These two protein chains interact to form a complex.

Residue-level contacts at the interface:
Residue W167 in the second protein interacts with residue T1 in the first protein (closest heavy-atom distance 3.1 Å).
Residue K146 in the second protein contacts residue L8 in the first protein (closest heavy-atom distance 3.7 Å).
Residue N77 in the second protein interacts with residue E7 in the first protein (closest heavy-atom distance 3.0 Å).
Residue Y9 in the second protein interacts with residue E7 in the first protein (closest heavy-atom distance 4.0 Å).
Residue T73 in the second protein contacts residue D4 in the first protein (closest heavy-atom distance 4.9 Å).
Residue N77 in the second protein contacts residue I9 in the first protein (closest heavy-atom distance 2.9 Å).
Residue I66 in the second protein interacts with residue D4 in the first protein (closest heavy-atom distance 4.0 Å).
Residue F99 in the second protein interacts with residue L2 in the first protein (closest heavy-atom distance 3.8 Å).
Residue V76 in the second protein interacts with residue L8 in the first protein (closest heavy-atom distance 3.6 Å).
Residue T73 in the second protein interacts with residue E7 in the first protein (closest heavy-atom distance 4.1 Å).
Residue Y171 in the second protein interacts with residue T1 in the first protein (closest heavy-atom distance 3.0 Å).
Residue H156 in the second protein is in contact with residue L5 in the first protein (closest heavy-atom distance 4.1 Å).
Residue E163 in the second protein interacts with residue I3 in the first protein (closest heavy-atom distance 4.6 Å).
Residue Y159 in the second protein contacts residue T1 in the first protein (closest heavy-atom distance 2.5 Å).
Residue T70 in the second protein interacts with residue D4 in the first protein (closest heavy-atom distance 4.7 Å).
Residue N77 in the second protein contacts residue L8 in the first protein (closest heavy-atom distance 3.4 Å).
Residue Q63 in the second protein contacts residue T1 in the first protein (closest heavy-atom distance 3.6 Å).
Residue Y159 in the second protein interacts with residue L2 in the first protein (closest heavy-atom distance 4.1 Å).
Residue Y116 in the second protein is in contact with residue E7 in the first protein (closest heavy-atom distance 2.4 Å).
Residue Y159 in the second protein contacts residue L5 in the first protein (closest heavy-atom distance 4.7 Å).
Residue I24 in the second protein is in contact with residue L2 in the first protein (closest heavy-atom distance 3.8 Å).
Residue H156 in the second protein is in contact with residue E7 in the first protein (closest heavy-atom distance 4.4 Å).
Residue Y9 in the second protein interacts with residue L2 in the first protein (closest heavy-atom distance 3.4 Å).
Residue T73 in the second protein interacts with residue T6 in the first protein (closest heavy-atom distance 4.4 Å).
Residue T97 in the second protein contacts residue E7 in the first protein (closest heavy-atom distance 4.5 Å).
Residue Q63 in the second protein contacts residue L2 in the first protein (closest heavy-atom distance 3.0 Å).
Residue I66 in the second protein contacts residue L2 in the first protein (closest heavy-atom distance 3.4 Å).
Residue T143 in the second protein is in contact with residue I9 in the first protein (closest heavy-atom distance 2.9 Å).
Residue Y159 in the second protein interacts with residue I3 in the first protein (closest heavy-atom distance 3.5 Å).
Residue F95 in the second protein contacts residue I9 in the first protein (closest heavy-atom distance 3.8 Å).
Residue R155 in the second protein contacts residue L5 in the first protein (closest heavy-atom distance 3.3 Å).
Residue Y7 in the second protein is in contact with residue T1 in the first protein (closest heavy-atom distance 3.1 Å).
Residue T80 in the second protein contacts residue I9 in the first protein (closest heavy-atom distance 3.7 Å).
Residue M5 in the second protein interacts with residue T1 in the first protein (closest heavy-atom distance 4.2 Å).
Residue Y59 in the second protein interacts with residue T1 in the first protein (closest heavy-atom distance 3.7 Å).
Residue Y123 in the second protein contacts residue I9 in the first protein (closest heavy-atom distance 3.6 Å).
Residue W147 in the second protein is in contact with residue E7 in the first protein (closest heavy-atom distance 4.0 Å).
Residue W147 in the second protein interacts with residue L8 in the first protein (closest heavy-atom distance 2.8 Å).
Residue T73 in the second protein interacts with residue L8 in the first protein (closest heavy-atom distance 3.9 Å).
Residue D69 in the second protein contacts residue D4 in the first protein (closest heavy-atom distance 3.6 Å).
Residue T70 in the second protein contacts residue E7 in the first protein (closest heavy-atom distance 4.6 Å).
Residue A81 in the second protein is in contact with residue I9 in the first protein (closest heavy-atom distance 4.0 Å).
Residue M45 in the second protein interacts with residue L2 in the first protein (closest heavy-atom distance 3.7 Å).
Residue Y9 in the second protein interacts with residue I3 in the first protein (closest heavy-atom distance 4.9 Å).
Residue F74 in the second protein interacts with residue E7 in the first protein (closest heavy-atom distance 3.9 Å).
Residue R155 in the second protein is in contact with residue D4 in the first protein (closest heavy-atom distance 3.8 Å).
Residue Y7 in the second protein interacts with residue L2 in the first protein (closest heavy-atom distance 3.4 Å).
Residue I66 in the second protein is in contact with residue I3 in the first protein (closest heavy-atom distance 3.8 Å).
Residue R114 in the second protein interacts with residue E7 in the first protein (closest heavy-atom distance 2.8 Å).
Residue E152 in the second protein is in contact with residue L5 in the first protein (closest heavy-atom distance 4.2 Å).
Residue K146 in the second protein contacts residue I9 in the first protein (closest heavy-atom distance 4.0 Å).
Residue T70 in the second protein contacts residue I3 in the first protein (closest heavy-atom distance 4.9 Å).
Residue R114 in the second protein interacts with residue L5 in the first protein (closest heavy-atom distance 4.0 Å).
Residue R155 in the second protein is in contact with residue T6 in the first protein (closest heavy-atom distance 4.8 Å).
Residue Y84 in the second protein contacts residue I9 in the first protein (closest heavy-atom distance 2.8 Å).
Residue W147 in the second protein is in contact with residue I9 in the first protein (closest heavy-atom distance 3.9 Å).

Sequence of the second protein:
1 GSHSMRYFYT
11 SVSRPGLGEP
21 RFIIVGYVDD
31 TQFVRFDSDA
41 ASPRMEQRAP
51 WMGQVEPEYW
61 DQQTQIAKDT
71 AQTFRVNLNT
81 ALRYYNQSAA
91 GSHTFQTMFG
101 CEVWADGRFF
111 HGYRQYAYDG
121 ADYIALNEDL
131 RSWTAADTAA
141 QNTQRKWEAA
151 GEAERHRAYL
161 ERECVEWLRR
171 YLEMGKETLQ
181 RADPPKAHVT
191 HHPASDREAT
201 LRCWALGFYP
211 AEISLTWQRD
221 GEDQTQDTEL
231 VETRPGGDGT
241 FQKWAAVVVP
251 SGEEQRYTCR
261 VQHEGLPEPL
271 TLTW

Sequence of the first protein:
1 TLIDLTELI